Sequence of protein 2:
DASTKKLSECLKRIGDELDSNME

Sequence of protein 1:
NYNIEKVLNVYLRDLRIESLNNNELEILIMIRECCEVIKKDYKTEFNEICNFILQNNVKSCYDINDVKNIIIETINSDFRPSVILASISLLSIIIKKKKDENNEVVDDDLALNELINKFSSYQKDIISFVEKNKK

Contacts between the two chains:
Residue I58 in protein 1 interacts with residue L10 in protein 2 (closest heavy-atom distance 3.9 Å).
Residue S91 in protein 1 is in contact with residue D19 in protein 2 (closest heavy-atom distance 4.9 Å).
Residue T83 in protein 1 interacts with residue S11 in protein 2 (closest heavy-atom distance 2.9 Å).
Residue S86 in protein 1 is in contact with residue K15 in protein 2 (closest heavy-atom distance 3.8 Å).
Residue Y51 in protein 1 interacts with residue E20 in protein 2 (closest heavy-atom distance 2.9 Å).
Residue N142 in protein 1 is in contact with residue M25 in protein 2 (closest heavy-atom distance 2.9 Å).
Residue R89 in protein 1 contacts residue D22 in protein 2 (closest heavy-atom distance 3.7 Å).
Residue Y51 in protein 1 is in contact with residue I17 in protein 2 (closest heavy-atom distance 4.2 Å).
Residue S96 in protein 1 is in contact with residue L14 in protein 2 (closest heavy-atom distance 3.8 Å).
Residue E54 in protein 1 interacts with residue I17 in protein 2 (closest heavy-atom distance 3.5 Å).
Residue I58 in protein 1 interacts with residue I17 in protein 2 (closest heavy-atom distance 4.1 Å).
Residue Y51 in protein 1 interacts with residue N24 in protein 2 (closest heavy-atom distance 4.3 Å).
Residue F61 in protein 1 interacts with residue S6 in protein 2 (closest heavy-atom distance 4.0 Å).
Residue I62 in protein 1 contacts residue L10 in protein 2 (closest heavy-atom distance 3.9 Å).
Residue I58 in protein 1 interacts with residue L14 in protein 2 (closest heavy-atom distance 4.4 Å).
Residue E82 in protein 1 interacts with residue T7 in protein 2 (closest heavy-atom distance 3.2 Å).
Residue I79 in protein 1 is in contact with residue T7 in protein 2 (closest heavy-atom distance 3.9 Å).
Residue F138 in protein 1 contacts residue D22 in protein 2 (closest heavy-atom distance 4.5 Å).
Residue K141 in protein 1 contacts residue M25 in protein 2 (closest heavy-atom distance 3.8 Å).
Residue D87 in protein 1 interacts with residue K15 in protein 2 (closest heavy-atom distance 3.8 Å).
Residue E54 in protein 1 contacts residue E20 in protein 2 (closest heavy-atom distance 3.1 Å).
Residue V92 in protein 1 is in contact with residue K15 in protein 2 (closest heavy-atom distance 4.9 Å).
Residue F55 in protein 1 interacts with residue I17 in protein 2 (closest heavy-atom distance 3.6 Å).
Residue T83 in protein 1 is in contact with residue K15 in protein 2 (closest heavy-atom distance 3.8 Å).
Residue L99 in protein 1 contacts residue L14 in protein 2 (closest heavy-atom distance 4.2 Å).
Residue F138 in protein 1 interacts with residue L21 in protein 2 (closest heavy-atom distance 4.7 Å).
Residue I58 in protein 1 is in contact with residue C13 in protein 2 (closest heavy-atom distance 3.9 Å).
Residue I79 in protein 1 is in contact with residue S11 in protein 2 (closest heavy-atom distance 3.5 Å).
Residue F61 in protein 1 is in contact with residue L10 in protein 2 (closest heavy-atom distance 3.6 Å).
Residue A95 in protein 1 is in contact with residue I17 in protein 2 (closest heavy-atom distance 3.8 Å).
Residue S91 in protein 1 interacts with residue L21 in protein 2 (closest heavy-atom distance 4.0 Å).
Residue A95 in protein 1 is in contact with residue L21 in protein 2 (closest heavy-atom distance 4.7 Å).
Residue A95 in protein 1 is in contact with residue L14 in protein 2 (closest heavy-atom distance 3.9 Å).
Residue I79 in protein 1 contacts residue L10 in protein 2 (closest heavy-atom distance 4.2 Å).
Residue F55 in protein 1 interacts with residue L14 in protein 2 (closest heavy-atom distance 4.5 Å).
Residue V46 in protein 1 contacts residue M25 in protein 2 (closest heavy-atom distance 4.9 Å).
Residue I47 in protein 1 interacts with residue I17 in protein 2 (closest heavy-atom distance 4.7 Å).
Residue S91 in protein 1 interacts with residue G18 in protein 2 (closest heavy-atom distance 3.3 Å).
Residue Y51 in protein 1 is in contact with residue L21 in protein 2 (closest heavy-atom distance 3.5 Å).
Residue K141 in protein 1 contacts residue E26 in protein 2 (closest heavy-atom distance 3.9 Å).
Residue V92 in protein 1 is in contact with residue L14 in protein 2 (closest heavy-atom distance 5.0 Å).
Residue I47 in protein 1 contacts residue L21 in protein 2 (closest heavy-atom distance 3.9 Å).
Residue A95 in protein 1 is in contact with residue G18 in protein 2 (closest heavy-atom distance 4.8 Å).
Residue F138 in protein 1 is in contact with residue M25 in protein 2 (closest heavy-atom distance 3.9 Å).
Residue V92 in protein 1 interacts with residue G18 in protein 2 (closest heavy-atom distance 4.4 Å).
Residue I80 in protein 1 contacts residue L14 in protein 2 (closest heavy-atom distance 4.4 Å).
Residue D50 in protein 1 interacts with residue N24 in protein 2 (closest heavy-atom distance 4.0 Å).
Residue S91 in protein 1 is in contact with residue D22 in protein 2 (closest heavy-atom distance 2.9 Å).
Residue T83 in protein 1 contacts residue L14 in protein 2 (closest heavy-atom distance 4.1 Å).

This data describes a binding interaction between two proteins.